Interface contacts:
Residue S247 in protein 2 contacts residue N243 in protein 1 (closest heavy-atom distance 3.2 Å).
Residue I13 in protein 2 interacts with residue I13 in protein 1 (closest heavy-atom distance 3.9 Å).
Residue E9 in protein 2 interacts with residue D20 in protein 1 (closest heavy-atom distance 2.9 Å).
Residue T241 in protein 2 is in contact with residue L250 in protein 1 (closest heavy-atom distance 2.9 Å).
Residue Y185 in protein 2 is in contact with residue E9 in protein 1 (closest heavy-atom distance 3.5 Å).
Residue Q187 in protein 2 contacts residue T248 in protein 1 (closest heavy-atom distance 2.8 Å).
Residue K14 in protein 2 interacts with residue Y186 in protein 1 (closest heavy-atom distance 3.3 Å).
Residue V218 in protein 2 is in contact with residue L250 in protein 1 (closest heavy-atom distance 3.8 Å).
Residue I249 in protein 2 interacts with residue L184 in protein 1 (closest heavy-atom distance 3.4 Å).
Residue F240 in protein 2 contacts residue T252 in protein 1 (closest heavy-atom distance 3.9 Å).
Residue Y207 in protein 2 contacts residue Q170 in protein 1 (closest heavy-atom distance 3.9 Å).
Residue E9 in protein 2 contacts residue N188 in protein 1 (closest heavy-atom distance 3.5 Å).
Residue K134 in protein 2 contacts residue D251 in protein 1 (closest heavy-atom distance 2.9 Å).
Residue D251 in protein 2 contacts residue T241 in protein 1 (closest heavy-atom distance 3.1 Å).
Residue D16 in protein 2 interacts with residue D16 in protein 1 (closest heavy-atom distance 3.6 Å).
Residue V242 in protein 2 interacts with residue T248 in protein 1 (closest heavy-atom distance 3.7 Å).
Residue T248 in protein 2 contacts residue L183 in protein 1 (closest heavy-atom distance 3.5 Å).
Residue T42 in protein 2 is in contact with residue L209 in protein 1 (closest heavy-atom distance 3.8 Å).
Residue N188 in protein 2 is in contact with residue K8 in protein 1 (closest heavy-atom distance 3.9 Å).
Residue Y186 in protein 2 contacts residue K14 in protein 1 (closest heavy-atom distance 3.0 Å).
Residue I249 in protein 2 interacts with residue T241 in protein 1 (closest heavy-atom distance 3.7 Å).
Residue T248 in protein 2 interacts with residue Q187 in protein 1 (closest heavy-atom distance 3.0 Å).
Residue T241 in protein 2 is in contact with residue T252 in protein 1 (closest heavy-atom distance 3.0 Å).
Residue L184 in protein 2 is in contact with residue I249 in protein 1 (closest heavy-atom distance 3.8 Å).
Residue Y186 in protein 2 interacts with residue Y10 in protein 1 (closest heavy-atom distance 3.2 Å).
Residue T248 in protein 2 is in contact with residue N243 in protein 1 (closest heavy-atom distance 2.8 Å).
Residue Q206 in protein 2 contacts residue R40 in protein 1 (closest heavy-atom distance 3.2 Å).
Residue K8 in protein 2 contacts residue N188 in protein 1 (closest heavy-atom distance 3.6 Å).
Residue R40 in protein 2 is in contact with residue Y207 in protein 1 (closest heavy-atom distance 3.4 Å).
Residue Q187 in protein 2 contacts residue I249 in protein 1 (closest heavy-atom distance 3.3 Å).
Residue D251 in protein 2 is in contact with residue F240 in protein 1 (closest heavy-atom distance 3.6 Å).
Residue L250 in protein 2 interacts with residue V204 in protein 1 (closest heavy-atom distance 3.8 Å).
Residue L250 in protein 2 contacts residue V218 in protein 1 (closest heavy-atom distance 3.8 Å).
Residue N243 in protein 2 is in contact with residue T248 in protein 1 (closest heavy-atom distance 3.1 Å).
Residue Q189 in protein 2 contacts residue I249 in protein 1 (closest heavy-atom distance 3.5 Å).
Residue L250 in protein 2 contacts residue T241 in protein 1 (closest heavy-atom distance 2.8 Å).
Residue T252 in protein 2 interacts with residue F240 in protein 1 (closest heavy-atom distance 3.7 Å).
Residue T248 in protein 2 interacts with residue V242 in protein 1 (closest heavy-atom distance 3.4 Å).
Residue V17 in protein 2 interacts with residue I13 in protein 1 (closest heavy-atom distance 3.5 Å).
Residue L250 in protein 2 is in contact with residue N243 in protein 1 (closest heavy-atom distance 3.9 Å).
Residue R220 in protein 2 interacts with residue T252 in protein 1 (closest heavy-atom distance 3.5 Å).
Residue Q170 in protein 2 interacts with residue Y207 in protein 1 (closest heavy-atom distance 3.8 Å).
Residue L209 in protein 2 contacts residue L209 in protein 1 (closest heavy-atom distance 3.6 Å).
Residue I169 in protein 2 interacts with residue L209 in protein 1 (closest heavy-atom distance 3.4 Å).
Residue Y10 in protein 2 interacts with residue Y186 in protein 1 (closest heavy-atom distance 3.3 Å).
Residue R40 in protein 2 contacts residue Q206 in protein 1 (closest heavy-atom distance 3.7 Å).
Residue T241 in protein 2 contacts residue I249 in protein 1 (closest heavy-atom distance 3.9 Å).
Residue T252 in protein 2 contacts residue E238 in protein 1 (closest heavy-atom distance 3.2 Å).
Residue Y207 in protein 2 interacts with residue I169 in protein 1 (closest heavy-atom distance 3.4 Å).
Residue Y186 in protein 2 contacts residue I13 in protein 1 (closest heavy-atom distance 3.7 Å).
Residue T252 in protein 2 is in contact with residue Y239 in protein 1 (closest heavy-atom distance 2.8 Å).
Residue Y207 in protein 2 interacts with residue Y207 in protein 1 (closest heavy-atom distance 2.3 Å).
Residue I13 in protein 2 contacts residue V17 in protein 1 (closest heavy-atom distance 3.6 Å).
Residue N243 in protein 2 is in contact with residue S247 in protein 1 (closest heavy-atom distance 3.6 Å).
Residue Q170 in protein 2 interacts with residue Q206 in protein 1 (closest heavy-atom distance 3.0 Å).
Residue E246 in protein 2 contacts residue Q187 in protein 1 (closest heavy-atom distance 3.5 Å).
Residue D20 in protein 2 contacts residue E9 in protein 1 (closest heavy-atom distance 2.7 Å).
Residue Y239 in protein 2 interacts with residue T252 in protein 1 (closest heavy-atom distance 3.5 Å).
Residue I249 in protein 2 interacts with residue Q189 in protein 1 (closest heavy-atom distance 3.8 Å).
Residue E9 in protein 2 contacts residue Y185 in protein 1 (closest heavy-atom distance 3.2 Å).

These two protein chains interact to form a complex.

Sequence of protein 1:
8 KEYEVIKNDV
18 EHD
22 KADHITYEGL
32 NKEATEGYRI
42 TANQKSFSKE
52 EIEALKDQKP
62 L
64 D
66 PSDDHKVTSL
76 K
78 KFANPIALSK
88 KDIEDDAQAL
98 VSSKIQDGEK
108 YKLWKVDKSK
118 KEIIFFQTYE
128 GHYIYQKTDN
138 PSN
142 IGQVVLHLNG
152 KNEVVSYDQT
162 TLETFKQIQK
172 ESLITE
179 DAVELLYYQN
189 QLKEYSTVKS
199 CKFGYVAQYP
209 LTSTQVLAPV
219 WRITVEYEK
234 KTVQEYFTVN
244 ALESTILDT

Sequence of protein 2:
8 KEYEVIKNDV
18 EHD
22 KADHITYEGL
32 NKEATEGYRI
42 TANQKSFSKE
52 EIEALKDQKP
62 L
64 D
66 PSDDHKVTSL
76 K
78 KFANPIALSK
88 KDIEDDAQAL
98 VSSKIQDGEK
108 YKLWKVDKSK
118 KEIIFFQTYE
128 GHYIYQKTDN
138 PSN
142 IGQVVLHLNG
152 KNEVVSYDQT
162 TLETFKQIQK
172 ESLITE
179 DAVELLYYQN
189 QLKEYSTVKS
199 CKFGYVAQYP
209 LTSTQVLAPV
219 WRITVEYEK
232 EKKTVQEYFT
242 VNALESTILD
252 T